Sequence of protein 1:
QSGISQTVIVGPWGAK

These two protein chains interact to form a complex.

Interface contacts:
Residue M129 in protein 2 contacts residue I10 in protein 1 (closest heavy-atom distance 3.3 Å).
Residue K117 in protein 2 is in contact with residue I10 in protein 1 (closest heavy-atom distance 4.1 Å).
Residue Y126 in protein 2 is in contact with residue A16 in protein 1 (closest heavy-atom distance 3.1 Å).
Residue V80 in protein 2 is in contact with residue G15 in protein 1 (closest heavy-atom distance 4.9 Å).
Residue F127 in protein 2 contacts residue P13 in protein 1 (closest heavy-atom distance 3.2 Å).
Residue V80 in protein 2 interacts with residue A16 in protein 1 (closest heavy-atom distance 4.9 Å).
Residue S128 in protein 2 contacts residue P13 in protein 1 (closest heavy-atom distance 3.1 Å).
Residue S132 in protein 2 interacts with residue T8 in protein 1 (closest heavy-atom distance 4.6 Å).
Residue T72 in protein 2 interacts with residue G15 in protein 1 (closest heavy-atom distance 3.5 Å).
Residue T72 in protein 2 is in contact with residue W14 in protein 1 (closest heavy-atom distance 4.4 Å).
Residue L106 in protein 2 interacts with residue W14 in protein 1 (closest heavy-atom distance 3.9 Å).
Residue S128 in protein 2 interacts with residue G12 in protein 1 (closest heavy-atom distance 3.4 Å).
Residue F104 in protein 2 contacts residue W14 in protein 1 (closest heavy-atom distance 3.6 Å).
Residue L106 in protein 2 interacts with residue V11 in protein 1 (closest heavy-atom distance 4.0 Å).
Residue V114 in protein 2 contacts residue T8 in protein 1 (closest heavy-atom distance 4.5 Å).
Residue D125 in protein 2 is in contact with residue W14 in protein 1 (closest heavy-atom distance 4.3 Å).
Residue V81 in protein 2 is in contact with residue G15 in protein 1 (closest heavy-atom distance 4.0 Å).
Residue L131 in protein 2 is in contact with residue I10 in protein 1 (closest heavy-atom distance 4.8 Å).
Residue M129 in protein 2 interacts with residue V9 in protein 1 (closest heavy-atom distance 4.0 Å).
Residue D125 in protein 2 interacts with residue A16 in protein 1 (closest heavy-atom distance 2.8 Å).
Residue A8 in protein 2 interacts with residue T8 in protein 1 (closest heavy-atom distance 3.9 Å).
Residue Y126 in protein 2 is in contact with residue W14 in protein 1 (closest heavy-atom distance 3.0 Å).
Residue M129 in protein 2 is in contact with residue V11 in protein 1 (closest heavy-atom distance 2.8 Å).
Residue D125 in protein 2 interacts with residue G15 in protein 1 (closest heavy-atom distance 3.2 Å).
Residue Y130 in protein 2 interacts with residue V9 in protein 1 (closest heavy-atom distance 3.3 Å).
Residue Y126 in protein 2 interacts with residue P13 in protein 1 (closest heavy-atom distance 3.8 Å).
Residue Y126 in protein 2 is in contact with residue G15 in protein 1 (closest heavy-atom distance 3.9 Å).
Residue L131 in protein 2 contacts residue V9 in protein 1 (closest heavy-atom distance 2.8 Å).
Residue F127 in protein 2 is in contact with residue W14 in protein 1 (closest heavy-atom distance 3.0 Å).
Residue V81 in protein 2 interacts with residue W14 in protein 1 (closest heavy-atom distance 3.7 Å).
Residue V79 in protein 2 contacts residue A16 in protein 1 (closest heavy-atom distance 3.2 Å).
Residue S128 in protein 2 is in contact with residue V11 in protein 1 (closest heavy-atom distance 3.2 Å).
Residue L131 in protein 2 is in contact with residue T8 in protein 1 (closest heavy-atom distance 3.3 Å).
Residue M129 in protein 2 interacts with residue W14 in protein 1 (closest heavy-atom distance 3.6 Å).
Residue Y130 in protein 2 is in contact with residue T8 in protein 1 (closest heavy-atom distance 3.8 Å).
Residue S128 in protein 2 interacts with residue I10 in protein 1 (closest heavy-atom distance 3.8 Å).
Residue L131 in protein 2 is in contact with residue V11 in protein 1 (closest heavy-atom distance 4.0 Å).
Residue S128 in protein 2 interacts with residue W14 in protein 1 (closest heavy-atom distance 4.9 Å).
Residue F127 in protein 2 is in contact with residue G12 in protein 1 (closest heavy-atom distance 4.4 Å).
Residue Y130 in protein 2 contacts residue I10 in protein 1 (closest heavy-atom distance 3.6 Å).
Residue V79 in protein 2 interacts with residue G15 in protein 1 (closest heavy-atom distance 3.8 Å).

Sequence of protein 2:
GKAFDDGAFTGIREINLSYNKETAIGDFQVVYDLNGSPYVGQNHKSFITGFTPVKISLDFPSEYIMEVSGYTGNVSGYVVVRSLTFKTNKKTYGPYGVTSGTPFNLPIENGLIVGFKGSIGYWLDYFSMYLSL